Sequence of chain A:
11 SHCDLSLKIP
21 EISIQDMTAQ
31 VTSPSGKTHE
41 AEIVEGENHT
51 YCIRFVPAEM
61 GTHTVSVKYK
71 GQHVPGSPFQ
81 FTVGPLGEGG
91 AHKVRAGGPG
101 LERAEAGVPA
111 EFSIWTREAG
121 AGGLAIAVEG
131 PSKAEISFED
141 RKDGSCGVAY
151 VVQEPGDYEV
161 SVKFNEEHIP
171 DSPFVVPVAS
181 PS

The following describes two proteins that form a bound complex.

Interface contacts:
Residue L124 in chain A interacts with residue V9 in chain B (closest heavy-atom distance 3.9 Å).
Residue K133 in chain A contacts residue A6 in chain B (closest heavy-atom distance 3.0 Å).
Residue K133 in chain A contacts residue S7 in chain B (closest heavy-atom distance 3.6 Å).
Residue G122 in chain A interacts with residue T12 in chain B (closest heavy-atom distance 3.8 Å).
Residue I136 in chain A contacts residue S8 in chain B (closest heavy-atom distance 4.2 Å).
Residue I126 in chain A is in contact with residue S7 in chain B (closest heavy-atom distance 4.0 Å).
Residue A121 in chain A contacts residue L13 in chain B (closest heavy-atom distance 3.3 Å).
Residue G61 in chain A contacts residue F10 in chain B (closest heavy-atom distance 3.4 Å).
Residue P131 in chain A contacts residue V5 in chain B (closest heavy-atom distance 4.8 Å).
Residue G123 in chain A is in contact with residue T12 in chain B (closest heavy-atom distance 5.0 Å).
Residue E129 in chain A is in contact with residue A6 in chain B (closest heavy-atom distance 3.6 Å).
Residue K133 in chain A is in contact with residue V5 in chain B (closest heavy-atom distance 3.8 Å).
Residue A127 in chain A is in contact with residue S8 in chain B (closest heavy-atom distance 3.7 Å).
Residue E135 in chain A contacts residue S7 in chain B (closest heavy-atom distance 4.7 Å).
Residue I136 in chain A contacts residue S7 in chain B (closest heavy-atom distance 3.8 Å).
Residue A121 in chain A interacts with residue A14 in chain B (closest heavy-atom distance 3.9 Å).
Residue G130 in chain A interacts with residue R4 in chain B (closest heavy-atom distance 3.4 Å).
Residue F138 in chain A is in contact with residue I11 in chain B (closest heavy-atom distance 3.7 Å).
Residue G130 in chain A is in contact with residue K3 in chain B (closest heavy-atom distance 3.8 Å).
Residue I136 in chain A interacts with residue V9 in chain B (closest heavy-atom distance 3.6 Å).
Residue V128 in chain A interacts with residue S8 in chain B (closest heavy-atom distance 4.9 Å).
Residue G123 in chain A contacts residue F10 in chain B (closest heavy-atom distance 3.3 Å).
Residue A125 in chain A is in contact with residue V9 in chain B (closest heavy-atom distance 3.4 Å).
Residue L124 in chain A contacts residue F10 in chain B (closest heavy-atom distance 3.2 Å).
Residue E129 in chain A is in contact with residue V5 in chain B (closest heavy-atom distance 3.4 Å).
Residue E159 in chain A interacts with residue R4 in chain B (closest heavy-atom distance 3.2 Å).
Residue G120 in chain A interacts with residue L13 in chain B (closest heavy-atom distance 4.1 Å).
Residue T116 in chain A is in contact with residue L13 in chain B (closest heavy-atom distance 3.6 Å).
Residue P131 in chain A is in contact with residue R4 in chain B (closest heavy-atom distance 4.6 Å).
Residue G122 in chain A contacts residue I11 in chain B (closest heavy-atom distance 4.1 Å).
Residue V128 in chain A is in contact with residue V5 in chain B (closest heavy-atom distance 3.7 Å).
Residue P131 in chain A contacts residue K3 in chain B (closest heavy-atom distance 3.2 Å).
Residue A127 in chain A contacts residue S7 in chain B (closest heavy-atom distance 3.3 Å).
Residue V128 in chain A contacts residue A6 in chain B (closest heavy-atom distance 3.5 Å).
Residue A125 in chain A interacts with residue F10 in chain B (closest heavy-atom distance 4.4 Å).
Residue A121 in chain A is in contact with residue P16 in chain B (closest heavy-atom distance 4.2 Å).
Residue G123 in chain A interacts with residue I11 in chain B (closest heavy-atom distance 3.5 Å).
Residue L124 in chain A is in contact with residue I11 in chain B (closest heavy-atom distance 2.8 Å).
Residue A134 in chain A contacts residue S7 in chain B (closest heavy-atom distance 2.6 Å).
Residue G130 in chain A contacts residue V5 in chain B (closest heavy-atom distance 2.7 Å).
Residue G122 in chain A interacts with residue L13 in chain B (closest heavy-atom distance 2.8 Å).
Residue V128 in chain A contacts residue S7 in chain B (closest heavy-atom distance 2.8 Å).
Residue I126 in chain A interacts with residue V9 in chain B (closest heavy-atom distance 2.9 Å).
Residue S132 in chain A is in contact with residue V5 in chain B (closest heavy-atom distance 4.1 Å).
Residue E129 in chain A is in contact with residue R4 in chain B (closest heavy-atom distance 2.7 Å).
Residue F164 in chain A interacts with residue L13 in chain B (closest heavy-atom distance 3.9 Å).
Residue G120 in chain A contacts residue P16 in chain B (closest heavy-atom distance 3.8 Å).
Residue G123 in chain A is in contact with residue L13 in chain B (closest heavy-atom distance 4.7 Å).
Residue L124 in chain A interacts with residue L13 in chain B (closest heavy-atom distance 3.9 Å).
Residue A125 in chain A is in contact with residue I11 in chain B (closest heavy-atom distance 5.0 Å).
Residue A121 in chain A contacts residue P15 in chain B (closest heavy-atom distance 3.8 Å).
Residue C146 in chain A interacts with residue L13 in chain B (closest heavy-atom distance 4.4 Å).
Residue I126 in chain A interacts with residue S8 in chain B (closest heavy-atom distance 3.1 Å).
Residue G120 in chain A is in contact with residue A14 in chain B (closest heavy-atom distance 4.3 Å).
Residue M60 in chain A contacts residue F10 in chain B (closest heavy-atom distance 3.4 Å).
Residue R117 in chain A is in contact with residue P16 in chain B (closest heavy-atom distance 3.7 Å).
Residue I126 in chain A is in contact with residue I11 in chain B (closest heavy-atom distance 3.4 Å).

Sequence of chain B:
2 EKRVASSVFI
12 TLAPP